Sequence of chain A:
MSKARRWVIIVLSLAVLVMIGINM

This data describes a binding interaction between two proteins.

Contacts between the two chains:
Residue L39 in chain B contacts residue I39 in chain A (closest heavy-atom distance 3.7 Å).
Residue L39 in chain B is in contact with residue G38 in chain A (closest heavy-atom distance 4.9 Å).
Residue I32 in chain B interacts with residue L31 in chain A (closest heavy-atom distance 3.8 Å).
Residue V36 in chain B contacts residue M41 in chain A (closest heavy-atom distance 3.7 Å).
Residue I33 in chain B contacts residue I37 in chain A (closest heavy-atom distance 3.8 Å).
Residue L29 in chain B contacts residue L34 in chain A (closest heavy-atom distance 3.7 Å).
Residue V36 in chain B contacts residue G38 in chain A (closest heavy-atom distance 3.3 Å).
Residue I33 in chain B interacts with residue G38 in chain A (closest heavy-atom distance 4.0 Å).
Residue F35 in chain B contacts residue G38 in chain A (closest heavy-atom distance 3.9 Å).
Residue I32 in chain B contacts residue L34 in chain A (closest heavy-atom distance 3.7 Å).
Residue I33 in chain B contacts residue L34 in chain A (closest heavy-atom distance 3.9 Å).

Sequence of chain B:
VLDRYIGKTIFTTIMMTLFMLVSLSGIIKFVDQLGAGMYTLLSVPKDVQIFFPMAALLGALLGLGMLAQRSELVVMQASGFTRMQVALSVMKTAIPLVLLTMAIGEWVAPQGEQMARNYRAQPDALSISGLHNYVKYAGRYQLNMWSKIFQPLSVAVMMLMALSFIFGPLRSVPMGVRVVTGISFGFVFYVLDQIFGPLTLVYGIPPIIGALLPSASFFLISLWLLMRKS